This data describes a binding interaction between two proteins.

Sequence of protein 1:
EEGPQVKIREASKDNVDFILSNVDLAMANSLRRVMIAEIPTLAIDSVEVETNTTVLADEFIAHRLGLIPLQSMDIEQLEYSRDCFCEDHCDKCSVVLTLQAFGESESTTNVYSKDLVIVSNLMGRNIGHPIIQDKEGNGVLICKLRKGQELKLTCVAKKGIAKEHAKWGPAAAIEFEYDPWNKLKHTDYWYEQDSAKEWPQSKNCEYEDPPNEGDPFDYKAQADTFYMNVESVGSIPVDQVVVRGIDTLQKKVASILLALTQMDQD

Sequence of protein 2:
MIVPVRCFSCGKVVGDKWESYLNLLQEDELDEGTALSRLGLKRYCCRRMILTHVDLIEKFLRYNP

Residue-level contacts at the interface:
Residue V235 in protein 1 contacts residue R6 in protein 2 (closest heavy-atom distance 3.7 Å).
Residue I70 in protein 1 interacts with residue V5 in protein 2 (closest heavy-atom distance 4.2 Å).
Residue R148 in protein 1 is in contact with residue N64 in protein 2 (closest heavy-atom distance 3.1 Å).
Residue N112 in protein 1 contacts residue E19 in protein 2 (closest heavy-atom distance 3.1 Å).
Residue L147 in protein 1 interacts with residue L61 in protein 2 (closest heavy-atom distance 4.2 Å).
Residue A174 in protein 1 interacts with residue K12 in protein 2 (closest heavy-atom distance 4.5 Å).
Residue R148 in protein 1 contacts residue Y63 in protein 2 (closest heavy-atom distance 3.8 Å).
Residue V142 in protein 1 interacts with residue V5 in protein 2 (closest heavy-atom distance 3.9 Å).
Residue D136 in protein 1 is in contact with residue D16 in protein 2 (closest heavy-atom distance 3.1 Å).
Residue R148 in protein 1 contacts residue R62 in protein 2 (closest heavy-atom distance 3.9 Å).
Residue T110 in protein 1 interacts with residue L61 in protein 2 (closest heavy-atom distance 4.0 Å).
Residue T55 in protein 1 interacts with residue P65 in protein 2 (closest heavy-atom distance 4.3 Å).
Residue E233 in protein 1 interacts with residue K12 in protein 2 (closest heavy-atom distance 3.9 Å).
Residue K146 in protein 1 interacts with residue I2 in protein 2 (closest heavy-atom distance 4.5 Å).
Residue C145 in protein 1 interacts with residue I2 in protein 2 (closest heavy-atom distance 4.0 Å).
Residue L58 in protein 1 contacts residue I57 in protein 2 (closest heavy-atom distance 4.4 Å).
Residue A174 in protein 1 is in contact with residue R43 in protein 2 (closest heavy-atom distance 4.5 Å).
Residue V235 in protein 1 is in contact with residue G11 in protein 2 (closest heavy-atom distance 4.1 Å).
Residue V142 in protein 1 contacts residue G15 in protein 2 (closest heavy-atom distance 3.8 Å).
Residue K169 in protein 1 interacts with residue R6 in protein 2 (closest heavy-atom distance 3.6 Å).
Residue K146 in protein 1 is in contact with residue L61 in protein 2 (closest heavy-atom distance 3.5 Å).
Residue R66 in protein 1 is in contact with residue V5 in protein 2 (closest heavy-atom distance 2.9 Å).
Residue A174 in protein 1 is in contact with residue G11 in protein 2 (closest heavy-atom distance 4.1 Å).
Residue A168 in protein 1 interacts with residue R6 in protein 2 (closest heavy-atom distance 4.5 Å).
Residue Q151 in protein 1 contacts residue L61 in protein 2 (closest heavy-atom distance 3.7 Å).
Residue L58 in protein 1 is in contact with residue I2 in protein 2 (closest heavy-atom distance 4.5 Å).
Residue K146 in protein 1 contacts residue I57 in protein 2 (closest heavy-atom distance 3.4 Å).
Residue L58 in protein 1 is in contact with residue M1 in protein 2 (closest heavy-atom distance 4.4 Å).
Residue R148 in protein 1 contacts residue L61 in protein 2 (closest heavy-atom distance 3.3 Å).
Residue E233 in protein 1 interacts with residue R43 in protein 2 (closest heavy-atom distance 2.7 Å).
Residue L143 in protein 1 interacts with residue V5 in protein 2 (closest heavy-atom distance 4.6 Å).
Residue V142 in protein 1 interacts with residue D16 in protein 2 (closest heavy-atom distance 3.1 Å).
Residue K146 in protein 1 contacts residue D55 in protein 2 (closest heavy-atom distance 3.2 Å).
Residue L143 in protein 1 interacts with residue V3 in protein 2 (closest heavy-atom distance 4.4 Å).
Residue L143 in protein 1 interacts with residue D16 in protein 2 (closest heavy-atom distance 4.4 Å).
Residue R66 in protein 1 is in contact with residue V3 in protein 2 (closest heavy-atom distance 2.3 Å).
Residue V57 in protein 1 contacts residue L61 in protein 2 (closest heavy-atom distance 3.7 Å).
Residue P71 in protein 1 contacts residue R6 in protein 2 (closest heavy-atom distance 4.0 Å).
Residue I144 in protein 1 is in contact with residue I2 in protein 2 (closest heavy-atom distance 4.1 Å).
Residue L143 in protein 1 interacts with residue I2 in protein 2 (closest heavy-atom distance 3.7 Å).
Residue E177 in protein 1 is in contact with residue K42 in protein 2 (closest heavy-atom distance 3.4 Å).
Residue A174 in protein 1 interacts with residue C10 in protein 2 (closest heavy-atom distance 2.4 Å).
Residue R66 in protein 1 contacts residue I2 in protein 2 (closest heavy-atom distance 2.9 Å).
Residue L69 in protein 1 interacts with residue R6 in protein 2 (closest heavy-atom distance 3.0 Å).
Residue R66 in protein 1 is in contact with residue P4 in protein 2 (closest heavy-atom distance 3.5 Å).
Residue P71 in protein 1 interacts with residue V13 in protein 2 (closest heavy-atom distance 4.0 Å).
Residue G141 in protein 1 is in contact with residue D16 in protein 2 (closest heavy-atom distance 4.1 Å).
Residue A175 in protein 1 interacts with residue R43 in protein 2 (closest heavy-atom distance 2.8 Å).
Residue F62 in protein 1 contacts residue M1 in protein 2 (closest heavy-atom distance 3.5 Å).
Residue Y114 in protein 1 contacts residue E19 in protein 2 (closest heavy-atom distance 2.4 Å).
Residue L143 in protein 1 contacts residue G15 in protein 2 (closest heavy-atom distance 3.2 Å).
Residue K146 in protein 1 interacts with residue W18 in protein 2 (closest heavy-atom distance 4.5 Å).
Residue K146 in protein 1 is in contact with residue E58 in protein 2 (closest heavy-atom distance 2.8 Å).
Residue V142 in protein 1 contacts residue V13 in protein 2 (closest heavy-atom distance 3.5 Å).
Residue V235 in protein 1 is in contact with residue V13 in protein 2 (closest heavy-atom distance 3.2 Å).
Residue A175 in protein 1 contacts residue C10 in protein 2 (closest heavy-atom distance 3.5 Å).
Residue Q151 in protein 1 contacts residue P65 in protein 2 (closest heavy-atom distance 3.8 Å).
Residue L69 in protein 1 contacts residue V5 in protein 2 (closest heavy-atom distance 3.5 Å).
Residue G171 in protein 1 contacts residue R6 in protein 2 (closest heavy-atom distance 2.5 Å).
Residue V57 in protein 1 is in contact with residue F60 in protein 2 (closest heavy-atom distance 3.6 Å).